Sequence of chain A:
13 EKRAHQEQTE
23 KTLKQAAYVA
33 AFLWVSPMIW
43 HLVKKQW

Sequence of chain B:
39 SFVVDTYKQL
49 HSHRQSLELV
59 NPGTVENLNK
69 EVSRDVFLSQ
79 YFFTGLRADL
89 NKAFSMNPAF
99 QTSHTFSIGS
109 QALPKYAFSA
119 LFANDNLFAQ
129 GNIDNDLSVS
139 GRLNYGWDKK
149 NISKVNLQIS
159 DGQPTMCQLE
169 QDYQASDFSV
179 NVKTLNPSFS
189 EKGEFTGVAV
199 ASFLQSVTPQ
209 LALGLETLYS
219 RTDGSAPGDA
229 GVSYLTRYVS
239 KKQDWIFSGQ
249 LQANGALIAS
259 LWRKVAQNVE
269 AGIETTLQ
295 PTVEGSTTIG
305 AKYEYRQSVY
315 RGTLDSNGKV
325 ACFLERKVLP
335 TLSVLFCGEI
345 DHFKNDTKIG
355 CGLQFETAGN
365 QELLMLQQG

Interface contacts:
Residue R52 in chain B is in contact with residue M40 in chain A (closest heavy-atom distance 3.7 Å).
Residue S204 in chain B is in contact with residue P39 in chain A (closest heavy-atom distance 3.8 Å).
Residue L57 in chain B interacts with residue P39 in chain A (closest heavy-atom distance 4.7 Å).
Residue S54 in chain B is in contact with residue K47 in chain A (closest heavy-atom distance 4.5 Å).
Residue F201 in chain B is in contact with residue L35 in chain A (closest heavy-atom distance 4.4 Å).
Residue Q203 in chain B contacts residue L35 in chain A (closest heavy-atom distance 3.6 Å).
Residue T215 in chain B contacts residue A28 in chain A (closest heavy-atom distance 3.5 Å).
Residue L213 in chain B interacts with residue A28 in chain A (closest heavy-atom distance 4.0 Å).
Residue S54 in chain B interacts with residue H43 in chain A (closest heavy-atom distance 3.9 Å).
Residue R52 in chain B is in contact with residue P39 in chain A (closest heavy-atom distance 5.0 Å).
Residue Q203 in chain B interacts with residue W36 in chain A (closest heavy-atom distance 3.9 Å).
Residue A228 in chain B interacts with residue T21 in chain A (closest heavy-atom distance 3.8 Å).
Residue P225 in chain B interacts with residue K14 in chain A (closest heavy-atom distance 3.8 Å).
Residue Y217 in chain B is in contact with residue L25 in chain A (closest heavy-atom distance 4.4 Å).
Residue H51 in chain B interacts with residue L44 in chain A (closest heavy-atom distance 3.5 Å).
Residue D227 in chain B is in contact with residue H17 in chain A (closest heavy-atom distance 4.2 Å).
Residue G229 in chain B is in contact with residue T24 in chain A (closest heavy-atom distance 4.7 Å).
Residue Q203 in chain B is in contact with residue P39 in chain A (closest heavy-atom distance 3.7 Å).
Residue T215 in chain B interacts with residue L25 in chain A (closest heavy-atom distance 3.8 Å).
Residue L55 in chain B interacts with residue P39 in chain A (closest heavy-atom distance 3.8 Å).
Residue F201 in chain B interacts with residue A32 in chain A (closest heavy-atom distance 4.0 Å).
Residue L213 in chain B contacts residue V31 in chain A (closest heavy-atom distance 3.8 Å).
Residue Y217 in chain B contacts residue T21 in chain A (closest heavy-atom distance 4.5 Å).
Residue L211 in chain B contacts residue L35 in chain A (closest heavy-atom distance 4.2 Å).
Residue D227 in chain B is in contact with residue T21 in chain A (closest heavy-atom distance 3.8 Å).
Residue R52 in chain B interacts with residue W36 in chain A (closest heavy-atom distance 3.1 Å).
Residue P225 in chain B contacts residue H17 in chain A (closest heavy-atom distance 3.7 Å).
Residue T206 in chain B is in contact with residue K46 in chain A (closest heavy-atom distance 4.9 Å).
Residue G212 in chain B interacts with residue L35 in chain A (closest heavy-atom distance 4.0 Å).
Residue A228 in chain B contacts residue L25 in chain A (closest heavy-atom distance 4.1 Å).
Residue V205 in chain B contacts residue S38 in chain A (closest heavy-atom distance 4.5 Å).
Residue F176 in chain B interacts with residue W36 in chain A (closest heavy-atom distance 4.9 Å).
Residue F201 in chain B contacts residue W36 in chain A (closest heavy-atom distance 4.5 Å).
Residue T206 in chain B contacts residue W42 in chain A (closest heavy-atom distance 4.9 Å).
Residue Y232 in chain B contacts residue V31 in chain A (closest heavy-atom distance 4.8 Å).
Residue L213 in chain B interacts with residue L35 in chain A (closest heavy-atom distance 4.0 Å).
Residue L55 in chain B contacts residue M40 in chain A (closest heavy-atom distance 4.6 Å).
Residue A228 in chain B interacts with residue T24 in chain A (closest heavy-atom distance 4.0 Å).
Residue Y217 in chain B is in contact with residue Q18 in chain A (closest heavy-atom distance 4.2 Å).
Residue V205 in chain B contacts residue P39 in chain A (closest heavy-atom distance 3.7 Å).
Residue G226 in chain B is in contact with residue T21 in chain A (closest heavy-atom distance 3.3 Å).
Residue G226 in chain B is in contact with residue Q18 in chain A (closest heavy-atom distance 4.7 Å).
Residue V205 in chain B interacts with residue W42 in chain A (closest heavy-atom distance 4.2 Å).
Residue V205 in chain B is in contact with residue L35 in chain A (closest heavy-atom distance 4.9 Å).
Residue P225 in chain B interacts with residue Q18 in chain A (closest heavy-atom distance 3.4 Å).
Residue V230 in chain B is in contact with residue A28 in chain A (closest heavy-atom distance 3.7 Å).
Residue L213 in chain B contacts residue A32 in chain A (closest heavy-atom distance 3.9 Å).
Residue V230 in chain B interacts with residue T24 in chain A (closest heavy-atom distance 3.8 Å).
Residue L55 in chain B interacts with residue H43 in chain A (closest heavy-atom distance 3.6 Å).
Residue G226 in chain B contacts residue H17 in chain A (closest heavy-atom distance 3.9 Å).

These two protein chains interact to form a complex.